Residue-level contacts at the interface:
Residue L94 in the first protein contacts residue N6 in the second protein (closest heavy-atom distance 4.6 Å).
Residue F96 in the first protein is in contact with residue F5 in the second protein (closest heavy-atom distance 3.7 Å).
Residue F96 in the first protein is in contact with residue N6 in the second protein (closest heavy-atom distance 3.5 Å).
Residue T53 in the first protein interacts with residue V1 in the second protein (closest heavy-atom distance 3.5 Å).
Residue G91 in the first protein is in contact with residue S3 in the second protein (closest heavy-atom distance 3.9 Å).
Residue L46 in the first protein contacts residue S3 in the second protein (closest heavy-atom distance 4.6 Å).
Residue A93 in the first protein contacts residue F5 in the second protein (closest heavy-atom distance 3.9 Å).
Residue Y50 in the first protein contacts residue S3 in the second protein (closest heavy-atom distance 4.8 Å).
Residue Y49 in the first protein interacts with residue V2 in the second protein (closest heavy-atom distance 3.9 Å).
Residue G91 in the first protein is in contact with residue F5 in the second protein (closest heavy-atom distance 2.9 Å).
Residue Y32 in the first protein interacts with residue F5 in the second protein (closest heavy-atom distance 3.5 Å).
Residue Y49 in the first protein interacts with residue S3 in the second protein (closest heavy-atom distance 3.9 Å).
Residue N34 in the first protein is in contact with residue H4 in the second protein (closest heavy-atom distance 3.8 Å).
Residue G92 in the first protein contacts residue F5 in the second protein (closest heavy-atom distance 3.6 Å).
Residue G91 in the first protein is in contact with residue H4 in the second protein (closest heavy-atom distance 3.4 Å).
Residue F96 in the first protein is in contact with residue H4 in the second protein (closest heavy-atom distance 3.6 Å).
Residue Y50 in the first protein is in contact with residue V2 in the second protein (closest heavy-atom distance 3.6 Å).
Residue N34 in the first protein interacts with residue V2 in the second protein (closest heavy-atom distance 5.0 Å).
Residue Y32 in the first protein is in contact with residue V2 in the second protein (closest heavy-atom distance 3.8 Å).
Residue N34 in the first protein contacts residue S3 in the second protein (closest heavy-atom distance 2.9 Å).
Residue L94 in the first protein is in contact with residue F5 in the second protein (closest heavy-atom distance 3.9 Å).
Residue Q90 in the first protein contacts residue H4 in the second protein (closest heavy-atom distance 4.8 Å).
Residue Y32 in the first protein contacts residue H4 in the second protein (closest heavy-atom distance 3.6 Å).
Residue Y50 in the first protein contacts residue V1 in the second protein (closest heavy-atom distance 3.6 Å).
Residue Y32 in the first protein interacts with residue S3 in the second protein (closest heavy-atom distance 4.0 Å).
Residue Q89 in the first protein interacts with residue H4 in the second protein (closest heavy-atom distance 2.8 Å).
Residue Y49 in the first protein interacts with residue V1 in the second protein (closest heavy-atom distance 3.6 Å).

Sequence of the first protein:
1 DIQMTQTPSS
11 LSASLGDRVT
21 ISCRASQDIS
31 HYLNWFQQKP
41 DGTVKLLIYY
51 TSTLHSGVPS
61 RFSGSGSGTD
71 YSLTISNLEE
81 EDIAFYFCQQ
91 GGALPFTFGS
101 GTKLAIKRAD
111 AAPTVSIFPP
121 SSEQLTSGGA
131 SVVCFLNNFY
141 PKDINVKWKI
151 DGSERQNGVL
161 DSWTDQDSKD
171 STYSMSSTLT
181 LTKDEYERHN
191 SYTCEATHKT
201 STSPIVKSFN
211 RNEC

These two protein chains interact to form a complex.

Sequence of the second protein:
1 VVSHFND